Sequence of the first protein:
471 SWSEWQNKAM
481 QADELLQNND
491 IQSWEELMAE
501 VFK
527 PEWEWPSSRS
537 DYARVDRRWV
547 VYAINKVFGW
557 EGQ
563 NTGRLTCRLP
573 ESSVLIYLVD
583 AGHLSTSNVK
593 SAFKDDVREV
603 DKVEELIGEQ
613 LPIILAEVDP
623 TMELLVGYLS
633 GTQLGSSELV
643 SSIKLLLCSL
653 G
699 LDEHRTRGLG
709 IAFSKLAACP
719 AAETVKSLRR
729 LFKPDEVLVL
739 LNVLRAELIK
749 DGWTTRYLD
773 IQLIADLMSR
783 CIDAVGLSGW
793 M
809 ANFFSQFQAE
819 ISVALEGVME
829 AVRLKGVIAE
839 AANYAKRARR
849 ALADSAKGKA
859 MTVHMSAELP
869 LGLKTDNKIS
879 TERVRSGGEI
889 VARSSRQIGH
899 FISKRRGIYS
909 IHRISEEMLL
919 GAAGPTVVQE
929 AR

Sequence of the second protein:
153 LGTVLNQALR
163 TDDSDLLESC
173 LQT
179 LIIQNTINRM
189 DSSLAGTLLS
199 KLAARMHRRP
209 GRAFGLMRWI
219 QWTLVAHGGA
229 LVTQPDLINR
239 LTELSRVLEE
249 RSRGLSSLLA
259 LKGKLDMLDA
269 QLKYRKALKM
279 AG

Contacts between the two chains:
Residue R754 in the first protein is in contact with residue R207 in the second protein (closest heavy-atom distance 2.4 Å).
Residue E828 in the first protein is in contact with residue A211 in the second protein (closest heavy-atom distance 2.8 Å).
Residue L756 in the first protein contacts residue E170 in the second protein (closest heavy-atom distance 2.8 Å).
Residue D785 in the first protein is in contact with residue K262 in the second protein (closest heavy-atom distance 3.2 Å).
Residue L867 in the first protein interacts with residue L222 in the second protein (closest heavy-atom distance 3.3 Å).
Residue E866 in the first protein is in contact with residue A224 in the second protein (closest heavy-atom distance 3.4 Å).
Residue A865 in the first protein is in contact with residue A228 in the second protein (closest heavy-atom distance 3.3 Å).
Residue T753 in the first protein contacts residue R207 in the second protein (closest heavy-atom distance 3.0 Å).
Residue Q816 in the first protein interacts with residue D267 in the second protein (closest heavy-atom distance 3.0 Å).
Residue Y755 in the first protein is in contact with residue R207 in the second protein (closest heavy-atom distance 3.3 Å).
Residue I836 in the first protein is in contact with residue L239 in the second protein (closest heavy-atom distance 3.5 Å).
Residue D778 in the first protein interacts with residue S255 in the second protein (closest heavy-atom distance 3.0 Å).
Residue T753 in the first protein interacts with residue R210 in the second protein (closest heavy-atom distance 3.7 Å).
Residue R754 in the first protein is in contact with residue R210 in the second protein (closest heavy-atom distance 3.3 Å).
Residue L756 in the first protein contacts residue R203 in the second protein (closest heavy-atom distance 3.4 Å).
Residue M793 in the first protein interacts with residue R273 in the second protein (closest heavy-atom distance 3.4 Å).
Residue Y755 in the first protein contacts residue R210 in the second protein (closest heavy-atom distance 3.1 Å).
Residue F815 in the first protein contacts residue L263 in the second protein (closest heavy-atom distance 3.6 Å).
Residue R754 in the first protein interacts with residue F212 in the second protein (closest heavy-atom distance 3.6 Å).
Residue V830 in the first protein contacts residue S250 in the second protein (closest heavy-atom distance 3.2 Å).
Residue A829 in the first protein is in contact with residue L246 in the second protein (closest heavy-atom distance 3.6 Å).
Residue A840 in the first protein interacts with residue I236 in the second protein (closest heavy-atom distance 3.7 Å).
Residue G750 in the first protein interacts with residue G209 in the second protein (closest heavy-atom distance 3.4 Å).
Residue A837 in the first protein contacts residue S243 in the second protein (closest heavy-atom distance 3.7 Å).
Residue L867 in the first protein contacts residue G226 in the second protein (closest heavy-atom distance 3.5 Å).
Residue A865 in the first protein contacts residue G227 in the second protein (closest heavy-atom distance 2.8 Å).
Residue V821 in the first protein is in contact with residue R210 in the second protein (closest heavy-atom distance 3.6 Å).
Residue L867 in the first protein contacts residue G227 in the second protein (closest heavy-atom distance 3.6 Å).
Residue R831 in the first protein contacts residue M215 in the second protein (closest heavy-atom distance 3.5 Å).
Residue L823 in the first protein contacts residue K260 in the second protein (closest heavy-atom distance 3.7 Å).
Residue L867 in the first protein interacts with residue V223 in the second protein (closest heavy-atom distance 3.0 Å).
Residue E866 in the first protein is in contact with residue V223 in the second protein (closest heavy-atom distance 3.5 Å).
Residue Y755 in the first protein interacts with residue G209 in the second protein (closest heavy-atom distance 3.0 Å).
Residue K833 in the first protein is in contact with residue L246 in the second protein (closest heavy-atom distance 3.6 Å).
Residue W751 in the first protein interacts with residue P208 in the second protein (closest heavy-atom distance 3.7 Å).
Residue V826 in the first protein interacts with residue R249 in the second protein (closest heavy-atom distance 3.7 Å).
Residue Y755 in the first protein contacts residue A211 in the second protein (closest heavy-atom distance 3.6 Å).
Residue W751 in the first protein contacts residue R249 in the second protein (closest heavy-atom distance 3.6 Å).
Residue A865 in the first protein is in contact with residue A224 in the second protein (closest heavy-atom distance 3.1 Å).
Residue L789 in the first protein contacts residue Q269 in the second protein (closest heavy-atom distance 3.3 Å).
Residue L832 in the first protein contacts residue M215 in the second protein (closest heavy-atom distance 3.7 Å).
Residue G750 in the first protein interacts with residue P208 in the second protein (closest heavy-atom distance 2.9 Å).
Residue Q816 in the first protein is in contact with residue L263 in the second protein (closest heavy-atom distance 3.0 Å).
Residue A865 in the first protein interacts with residue H225 in the second protein (closest heavy-atom distance 3.3 Å).
Residue I784 in the first protein interacts with residue L263 in the second protein (closest heavy-atom distance 3.7 Å).
Residue Q774 in the first protein contacts residue G252 in the second protein (closest heavy-atom distance 3.7 Å).
Residue R847 in the first protein is in contact with residue V230 in the second protein (closest heavy-atom distance 3.7 Å).
Residue W792 in the first protein interacts with residue L266 in the second protein (closest heavy-atom distance 3.6 Å).
Residue K833 in the first protein interacts with residue S243 in the second protein (closest heavy-atom distance 3.7 Å).
Residue G825 in the first protein contacts residue R210 in the second protein (closest heavy-atom distance 3.6 Å).
Residue L832 in the first protein is in contact with residue L246 in the second protein (closest heavy-atom distance 3.7 Å).
Residue A865 in the first protein is in contact with residue G226 in the second protein (closest heavy-atom distance 3.5 Å).
Residue Q816 in the first protein is in contact with residue D264 in the second protein (closest heavy-atom distance 3.1 Å).
Residue L756 in the first protein interacts with residue Q174 in the second protein (closest heavy-atom distance 3.6 Å).
Residue K833 in the first protein contacts residue E247 in the second protein (closest heavy-atom distance 3.7 Å).
Residue A865 in the first protein interacts with residue S190 in the second protein (closest heavy-atom distance 3.3 Å).
Residue D749 in the first protein interacts with residue P208 in the second protein (closest heavy-atom distance 3.3 Å).
Residue S781 in the first protein interacts with residue L259 in the second protein (closest heavy-atom distance 3.4 Å).
Residue Y755 in the first protein is in contact with residue M204 in the second protein (closest heavy-atom distance 3.6 Å).
Residue Y755 in the first protein is in contact with residue R203 in the second protein (closest heavy-atom distance 2.7 Å).

These two protein chains interact to form a complex.